These two protein chains interact to form a complex.

Sequence of chain B:
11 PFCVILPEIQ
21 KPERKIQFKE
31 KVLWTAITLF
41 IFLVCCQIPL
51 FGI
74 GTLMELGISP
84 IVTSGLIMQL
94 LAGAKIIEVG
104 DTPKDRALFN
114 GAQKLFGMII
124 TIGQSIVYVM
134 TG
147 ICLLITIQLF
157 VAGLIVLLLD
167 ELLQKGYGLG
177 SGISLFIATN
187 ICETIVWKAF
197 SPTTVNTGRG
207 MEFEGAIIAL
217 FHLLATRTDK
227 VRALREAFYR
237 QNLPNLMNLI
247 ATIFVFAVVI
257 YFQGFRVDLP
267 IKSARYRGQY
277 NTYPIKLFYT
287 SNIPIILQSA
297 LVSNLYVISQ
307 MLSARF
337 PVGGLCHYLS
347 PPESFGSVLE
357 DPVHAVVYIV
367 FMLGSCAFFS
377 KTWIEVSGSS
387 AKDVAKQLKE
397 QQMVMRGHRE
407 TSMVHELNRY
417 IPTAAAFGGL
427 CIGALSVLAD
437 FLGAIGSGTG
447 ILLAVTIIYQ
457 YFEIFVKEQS

Interface contacts:
Residue T86 in chain B is in contact with residue L11 in chain A (closest heavy-atom distance 4.4 Å).
Residue V130 in chain B is in contact with residue G16 in chain A (closest heavy-atom distance 4.9 Å).
Residue L297 in chain B is in contact with residue L11 in chain A (closest heavy-atom distance 4.6 Å).
Residue Q127 in chain B interacts with residue V18 in chain A (closest heavy-atom distance 3.2 Å).
Residue L297 in chain B is in contact with residue C14 in chain A (closest heavy-atom distance 3.4 Å).
Residue I123 in chain B interacts with residue Q15 in chain A (closest heavy-atom distance 3.4 Å).
Residue F375 in chain B interacts with residue N10 in chain A (closest heavy-atom distance 4.6 Å).
Residue V130 in chain B is in contact with residue S19 in chain A (closest heavy-atom distance 4.8 Å).
Residue T86 in chain B contacts residue C14 in chain A (closest heavy-atom distance 4.4 Å).
Residue N300 in chain B interacts with residue L13 in chain A (closest heavy-atom distance 4.8 Å).
Residue V298 in chain B contacts residue N10 in chain A (closest heavy-atom distance 4.8 Å).
Residue I90 in chain B is in contact with residue Q15 in chain A (closest heavy-atom distance 3.5 Å).
Residue L93 in chain B is in contact with residue V7 in chain A (closest heavy-atom distance 4.0 Å).
Residue L297 in chain B interacts with residue N10 in chain A (closest heavy-atom distance 3.1 Å).
Residue L93 in chain B is in contact with residue L11 in chain A (closest heavy-atom distance 3.8 Å).
Residue L293 in chain B interacts with residue C14 in chain A (closest heavy-atom distance 3.9 Å).
Residue T86 in chain B interacts with residue Q15 in chain A (closest heavy-atom distance 3.9 Å).
Residue T134 in chain B is in contact with residue S19 in chain A (closest heavy-atom distance 3.8 Å).
Residue I90 in chain B interacts with residue L12 in chain A (closest heavy-atom distance 4.7 Å).
Residue F375 in chain B interacts with residue V7 in chain A (closest heavy-atom distance 3.6 Å).
Residue T378 in chain B contacts residue L4 in chain A (closest heavy-atom distance 4.4 Å).
Residue Q127 in chain B is in contact with residue Q15 in chain A (closest heavy-atom distance 4.2 Å).
Residue L301 in chain B contacts residue L13 in chain A (closest heavy-atom distance 3.3 Å).
Residue I90 in chain B interacts with residue L11 in chain A (closest heavy-atom distance 2.5 Å).
Residue N300 in chain B interacts with residue V17 in chain A (closest heavy-atom distance 3.2 Å).
Residue F374 in chain B is in contact with residue L3 in chain A (closest heavy-atom distance 4.5 Å).
Residue S87 in chain B interacts with residue Q15 in chain A (closest heavy-atom distance 4.8 Å).
Residue L93 in chain B interacts with residue V8 in chain A (closest heavy-atom distance 4.4 Å).
Residue L301 in chain B interacts with residue N10 in chain A (closest heavy-atom distance 3.4 Å).
Residue V382 in chain B interacts with residue L4 in chain A (closest heavy-atom distance 3.8 Å).
Residue E381 in chain B contacts residue L4 in chain A (closest heavy-atom distance 4.2 Å).
Residue I304 in chain B interacts with residue V17 in chain A (closest heavy-atom distance 4.7 Å).
Residue T378 in chain B contacts residue V7 in chain A (closest heavy-atom distance 4.0 Å).
Residue L297 in chain B contacts residue L13 in chain A (closest heavy-atom distance 3.4 Å).
Residue Q127 in chain B is in contact with residue S19 in chain A (closest heavy-atom distance 4.3 Å).
Residue L89 in chain B contacts residue L11 in chain A (closest heavy-atom distance 4.1 Å).
Residue V130 in chain B contacts residue Q15 in chain A (closest heavy-atom distance 4.1 Å).

Sequence of chain A:
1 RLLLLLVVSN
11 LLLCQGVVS